This data describes a binding interaction between two proteins.

Residue-level contacts at the interface:
Residue A221 in protein 1 is in contact with residue I36 in protein 2 (closest heavy-atom distance 4.0 Å).
Residue A77 in protein 1 is in contact with residue K88 in protein 2 (closest heavy-atom distance 3.3 Å).
Residue L197 in protein 1 contacts residue I36 in protein 2 (closest heavy-atom distance 3.6 Å).
Residue N226 in protein 1 is in contact with residue D33 in protein 2 (closest heavy-atom distance 4.3 Å).
Residue L197 in protein 1 interacts with residue M67 in protein 2 (closest heavy-atom distance 3.9 Å).
Residue E237 in protein 1 contacts residue S39 in protein 2 (closest heavy-atom distance 3.1 Å).
Residue P194 in protein 1 interacts with residue Y64 in protein 2 (closest heavy-atom distance 3.3 Å).
Residue E86 in protein 1 contacts residue E62 in protein 2 (closest heavy-atom distance 3.7 Å).
Residue G185 in protein 1 interacts with residue Y32 in protein 2 (closest heavy-atom distance 4.1 Å).
Residue T79 in protein 1 interacts with residue K88 in protein 2 (closest heavy-atom distance 3.1 Å).
Residue K236 in protein 1 interacts with residue Y40 in protein 2 (closest heavy-atom distance 3.5 Å).
Residue V231 in protein 1 contacts residue E31 in protein 2 (closest heavy-atom distance 3.7 Å).
Residue L189 in protein 1 interacts with residue Q61 in protein 2 (closest heavy-atom distance 4.0 Å).
Residue C193 in protein 1 interacts with residue I36 in protein 2 (closest heavy-atom distance 4.3 Å).
Residue C193 in protein 1 contacts residue Y64 in protein 2 (closest heavy-atom distance 3.4 Å).
Residue T73 in protein 1 interacts with residue G13 in protein 2 (closest heavy-atom distance 4.2 Å).
Residue L74 in protein 1 contacts residue Y32 in protein 2 (closest heavy-atom distance 3.9 Å).
Residue V231 in protein 1 is in contact with residue D33 in protein 2 (closest heavy-atom distance 3.4 Å).
Residue R76 in protein 1 interacts with residue G13 in protein 2 (closest heavy-atom distance 3.8 Å).
Residue R36 in protein 1 contacts residue D92 in protein 2 (closest heavy-atom distance 4.2 Å).
Residue N198 in protein 1 is in contact with residue M67 in protein 2 (closest heavy-atom distance 4.0 Å).
Residue K222 in protein 1 interacts with residue D38 in protein 2 (closest heavy-atom distance 4.0 Å).
Residue T72 in protein 1 is in contact with residue D30 in protein 2 (closest heavy-atom distance 4.1 Å).
Residue R190 in protein 1 interacts with residue Q61 in protein 2 (closest heavy-atom distance 3.5 Å).
Residue N229 in protein 1 contacts residue D33 in protein 2 (closest heavy-atom distance 3.4 Å).
Residue T78 in protein 1 is in contact with residue E62 in protein 2 (closest heavy-atom distance 3.9 Å).
Residue K236 in protein 1 is in contact with residue Q25 in protein 2 (closest heavy-atom distance 2.7 Å).
Residue L197 in protein 1 is in contact with residue Y64 in protein 2 (closest heavy-atom distance 3.6 Å).
Residue T72 in protein 1 is in contact with residue E31 in protein 2 (closest heavy-atom distance 4.2 Å).
Residue E237 in protein 1 interacts with residue D38 in protein 2 (closest heavy-atom distance 3.5 Å).
Residue S120 in protein 1 contacts residue R41 in protein 2 (closest heavy-atom distance 3.7 Å).
Residue S82 in protein 1 is in contact with residue E63 in protein 2 (closest heavy-atom distance 3.9 Å).
Residue K222 in protein 1 contacts residue E37 in protein 2 (closest heavy-atom distance 3.4 Å).
Residue R181 in protein 1 interacts with residue Y32 in protein 2 (closest heavy-atom distance 2.9 Å).
Residue R76 in protein 1 contacts residue Q61 in protein 2 (closest heavy-atom distance 2.7 Å).
Residue I218 in protein 1 contacts residue E37 in protein 2 (closest heavy-atom distance 3.9 Å).
Residue L189 in protein 1 interacts with residue T35 in protein 2 (closest heavy-atom distance 4.3 Å).
Residue E86 in protein 1 is in contact with residue E63 in protein 2 (closest heavy-atom distance 3.3 Å).
Residue T78 in protein 1 interacts with residue K88 in protein 2 (closest heavy-atom distance 3.0 Å).
Residue K236 in protein 1 is in contact with residue D33 in protein 2 (closest heavy-atom distance 2.9 Å).
Residue T73 in protein 1 interacts with residue K117 in protein 2 (closest heavy-atom distance 4.1 Å).
Residue T72 in protein 1 contacts residue Y32 in protein 2 (closest heavy-atom distance 3.5 Å).
Residue K236 in protein 1 is in contact with residue I21 in protein 2 (closest heavy-atom distance 3.3 Å).
Residue N229 in protein 1 interacts with residue Y32 in protein 2 (closest heavy-atom distance 3.9 Å).
Residue P194 in protein 1 interacts with residue E63 in protein 2 (closest heavy-atom distance 4.2 Å).
Residue L189 in protein 1 interacts with residue Y64 in protein 2 (closest heavy-atom distance 2.7 Å).
Residue N229 in protein 1 is in contact with residue P34 in protein 2 (closest heavy-atom distance 3.7 Å).
Residue A77 in protein 1 contacts residue G12 in protein 2 (closest heavy-atom distance 3.7 Å).
Residue K222 in protein 1 interacts with residue I36 in protein 2 (closest heavy-atom distance 4.1 Å).
Residue R76 in protein 1 interacts with residue Y32 in protein 2 (closest heavy-atom distance 3.8 Å).
Residue R76 in protein 1 contacts residue G12 in protein 2 (closest heavy-atom distance 3.5 Å).
Residue E237 in protein 1 contacts residue Y40 in protein 2 (closest heavy-atom distance 4.1 Å).
Residue Y239 in protein 1 contacts residue S39 in protein 2 (closest heavy-atom distance 4.1 Å).
Residue Q225 in protein 1 contacts residue P34 in protein 2 (closest heavy-atom distance 3.8 Å).
Residue R190 in protein 1 interacts with residue E63 in protein 2 (closest heavy-atom distance 2.7 Å).
Residue R36 in protein 1 interacts with residue K88 in protein 2 (closest heavy-atom distance 3.5 Å).
Residue K236 in protein 1 is in contact with residue D38 in protein 2 (closest heavy-atom distance 4.0 Å).
Residue Q225 in protein 1 interacts with residue I36 in protein 2 (closest heavy-atom distance 3.8 Å).
Residue R76 in protein 1 interacts with residue P34 in protein 2 (closest heavy-atom distance 3.4 Å).
Residue L189 in protein 1 contacts residue P34 in protein 2 (closest heavy-atom distance 3.5 Å).

Sequence of protein 2:
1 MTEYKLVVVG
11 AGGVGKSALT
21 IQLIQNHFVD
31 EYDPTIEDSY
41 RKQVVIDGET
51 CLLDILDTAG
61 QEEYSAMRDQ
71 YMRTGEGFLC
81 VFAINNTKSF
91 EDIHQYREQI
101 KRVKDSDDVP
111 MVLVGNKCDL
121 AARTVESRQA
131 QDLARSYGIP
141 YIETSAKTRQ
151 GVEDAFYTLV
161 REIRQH

Sequence of protein 1:
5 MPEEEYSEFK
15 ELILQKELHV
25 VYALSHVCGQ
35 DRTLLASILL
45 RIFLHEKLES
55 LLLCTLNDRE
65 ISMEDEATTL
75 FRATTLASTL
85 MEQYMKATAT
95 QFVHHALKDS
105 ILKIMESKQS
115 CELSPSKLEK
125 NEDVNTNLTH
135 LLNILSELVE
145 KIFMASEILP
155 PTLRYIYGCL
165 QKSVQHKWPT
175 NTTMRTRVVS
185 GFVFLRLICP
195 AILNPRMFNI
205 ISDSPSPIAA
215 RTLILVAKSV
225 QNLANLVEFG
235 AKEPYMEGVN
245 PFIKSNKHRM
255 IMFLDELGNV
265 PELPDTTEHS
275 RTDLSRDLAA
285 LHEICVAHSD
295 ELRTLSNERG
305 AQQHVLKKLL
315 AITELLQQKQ